Contacts between the two chains:
Residue V60 in protein 1 is in contact with residue L42 in protein 2 (closest heavy-atom distance 3.8 Å).
Residue Y61 in protein 1 contacts residue G44 in protein 2 (closest heavy-atom distance 3.7 Å).
Residue V60 in protein 1 interacts with residue V40 in protein 2 (closest heavy-atom distance 3.3 Å).
Residue D64 in protein 1 contacts residue A43 in protein 2 (closest heavy-atom distance 4.5 Å).
Residue Y61 in protein 1 is in contact with residue A43 in protein 2 (closest heavy-atom distance 3.2 Å).
Residue Y61 in protein 1 is in contact with residue K41 in protein 2 (closest heavy-atom distance 3.9 Å).
Residue Y61 in protein 1 contacts residue V40 in protein 2 (closest heavy-atom distance 3.8 Å).
Residue Y61 in protein 1 interacts with residue L42 in protein 2 (closest heavy-atom distance 3.8 Å).

Sequence of protein 1:
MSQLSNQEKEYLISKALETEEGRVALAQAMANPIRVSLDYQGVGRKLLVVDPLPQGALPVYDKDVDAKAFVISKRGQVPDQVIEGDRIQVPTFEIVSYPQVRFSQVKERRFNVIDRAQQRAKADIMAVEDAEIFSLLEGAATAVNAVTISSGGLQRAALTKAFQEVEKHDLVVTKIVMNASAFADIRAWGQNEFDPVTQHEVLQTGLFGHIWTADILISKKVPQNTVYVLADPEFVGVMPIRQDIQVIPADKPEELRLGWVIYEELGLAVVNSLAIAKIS

The following describes two proteins that form a bound complex.

Sequence of protein 2:
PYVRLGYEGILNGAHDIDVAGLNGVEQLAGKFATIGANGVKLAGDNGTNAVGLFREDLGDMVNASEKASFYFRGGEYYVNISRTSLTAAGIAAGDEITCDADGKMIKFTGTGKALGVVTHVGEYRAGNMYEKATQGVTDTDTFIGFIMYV